Sequence of the first protein:
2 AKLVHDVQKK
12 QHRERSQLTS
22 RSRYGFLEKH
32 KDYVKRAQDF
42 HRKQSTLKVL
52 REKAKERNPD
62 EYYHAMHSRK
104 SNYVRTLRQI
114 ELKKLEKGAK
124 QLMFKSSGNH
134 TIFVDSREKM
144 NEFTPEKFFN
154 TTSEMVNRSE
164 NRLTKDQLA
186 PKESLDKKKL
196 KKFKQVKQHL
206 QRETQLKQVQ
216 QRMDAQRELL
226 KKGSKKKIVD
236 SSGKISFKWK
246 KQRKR

Sequence of the second protein:
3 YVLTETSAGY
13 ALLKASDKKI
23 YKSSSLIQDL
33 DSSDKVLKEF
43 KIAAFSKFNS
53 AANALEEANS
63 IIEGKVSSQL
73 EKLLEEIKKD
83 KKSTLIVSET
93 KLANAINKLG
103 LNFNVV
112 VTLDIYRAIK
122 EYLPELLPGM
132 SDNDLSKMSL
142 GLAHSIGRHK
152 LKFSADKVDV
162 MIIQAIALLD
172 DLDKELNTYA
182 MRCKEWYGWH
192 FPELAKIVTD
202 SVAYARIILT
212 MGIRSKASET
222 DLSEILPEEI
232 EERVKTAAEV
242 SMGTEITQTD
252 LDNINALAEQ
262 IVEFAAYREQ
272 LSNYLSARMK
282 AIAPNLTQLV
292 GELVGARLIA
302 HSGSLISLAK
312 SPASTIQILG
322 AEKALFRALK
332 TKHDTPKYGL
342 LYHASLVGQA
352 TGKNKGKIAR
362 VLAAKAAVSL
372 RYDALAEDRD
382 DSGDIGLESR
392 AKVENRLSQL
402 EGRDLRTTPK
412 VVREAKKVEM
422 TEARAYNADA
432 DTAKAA

Contacts between the two chains:
Residue L330 in the second protein is in contact with residue N105 in the first protein (closest heavy-atom distance 3.5 Å).
Residue K331 in the second protein contacts residue Y106 in the first protein (closest heavy-atom distance 3.2 Å).
Residue L330 in the second protein contacts residue R108 in the first protein (closest heavy-atom distance 4.8 Å).
Residue K331 in the second protein is in contact with residue I113 in the first protein (closest heavy-atom distance 3.4 Å).
Residue K333 in the second protein interacts with residue Y106 in the first protein (closest heavy-atom distance 3.5 Å).
Residue T336 in the second protein interacts with residue N105 in the first protein (closest heavy-atom distance 4.0 Å).
Residue L330 in the second protein contacts residue Y106 in the first protein (closest heavy-atom distance 3.1 Å).
Residue K333 in the second protein is in contact with residue V107 in the first protein (closest heavy-atom distance 4.5 Å).
Residue L330 in the second protein interacts with residue T109 in the first protein (closest heavy-atom distance 3.7 Å).

The following describes two proteins that form a bound complex.